Sequence of the second protein:
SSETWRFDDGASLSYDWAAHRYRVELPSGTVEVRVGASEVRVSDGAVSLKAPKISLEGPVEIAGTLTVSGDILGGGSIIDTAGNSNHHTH

Sequence of the first protein:
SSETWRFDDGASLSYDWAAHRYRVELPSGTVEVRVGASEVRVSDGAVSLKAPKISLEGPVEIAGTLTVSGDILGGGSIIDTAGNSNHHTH

Interface contacts:
Residue V68 in the second protein is in contact with residue L73 in the first protein (closest heavy-atom distance 2.9 Å).
Residue I72 in the second protein is in contact with residue I78 in the first protein (closest heavy-atom distance 3.3 Å).
Residue P52 in the second protein is in contact with residue P59 in the first protein (closest heavy-atom distance 3.2 Å).
Residue L26 in the second protein contacts residue G36 in the first protein (closest heavy-atom distance 3.0 Å).
Residue S48 in the second protein is in contact with residue S55 in the first protein (closest heavy-atom distance 3.3 Å).
Residue S43 in the second protein is in contact with residue S38 in the first protein (closest heavy-atom distance 2.7 Å).
Residue G29 in the second protein is in contact with residue V35 in the first protein (closest heavy-atom distance 3.2 Å).
Residue H90 in the second protein is in contact with residue H90 in the first protein (closest heavy-atom distance 3.2 Å).
Residue L66 in the second protein contacts residue D71 in the first protein (closest heavy-atom distance 2.9 Å).
Residue V68 in the second protein contacts residue G75 in the first protein (closest heavy-atom distance 2.8 Å).
Residue N84 in the second protein contacts residue S85 in the first protein (closest heavy-atom distance 3.0 Å).
Residue D71 in the second protein interacts with residue S77 in the first protein (closest heavy-atom distance 2.8 Å).
Residue T67 in the second protein interacts with residue L73 in the first protein (closest heavy-atom distance 3.3 Å).
Residue A51 in the second protein interacts with residue E57 in the first protein (closest heavy-atom distance 3.3 Å).
Residue G76 in the second protein interacts with residue A82 in the first protein (closest heavy-atom distance 2.9 Å).
Residue I54 in the second protein interacts with residue P59 in the first protein (closest heavy-atom distance 2.9 Å).
Residue D80 in the second protein contacts residue S85 in the first protein (closest heavy-atom distance 2.7 Å).
Residue V47 in the second protein contacts residue K53 in the first protein (closest heavy-atom distance 3.1 Å).
Residue V47 in the second protein is in contact with residue S55 in the first protein (closest heavy-atom distance 2.9 Å).
Residue D80 in the second protein is in contact with residue H87 in the first protein (closest heavy-atom distance 2.4 Å).
Residue L66 in the second protein contacts residue L73 in the first protein (closest heavy-atom distance 2.9 Å).
Residue L56 in the second protein contacts residue A63 in the first protein (closest heavy-atom distance 2.9 Å).
Residue H88 in the second protein contacts residue H90 in the first protein (closest heavy-atom distance 3.1 Å).
Residue I72 in the second protein interacts with residue I79 in the first protein (closest heavy-atom distance 2.9 Å).
Residue G58 in the second protein contacts residue A63 in the first protein (closest heavy-atom distance 3.0 Å).
Residue I72 in the second protein contacts residue S77 in the first protein (closest heavy-atom distance 2.9 Å).
Residue G74 in the second protein interacts with residue T81 in the first protein (closest heavy-atom distance 2.8 Å).
Residue Y22 in the second protein interacts with residue T30 in the first protein (closest heavy-atom distance 2.8 Å).
Residue V60 in the second protein interacts with residue T67 in the first protein (closest heavy-atom distance 2.8 Å).
Residue L26 in the second protein contacts residue R34 in the first protein (closest heavy-atom distance 2.8 Å).
Residue N86 in the second protein is in contact with residue T89 in the first protein (closest heavy-atom distance 3.3 Å).
Residue R23 in the second protein contacts residue E32 in the first protein (closest heavy-atom distance 3.2 Å).
Residue P27 in the second protein interacts with residue G36 in the first protein (closest heavy-atom distance 3.3 Å).
Residue V24 in the second protein is in contact with residue E32 in the first protein (closest heavy-atom distance 2.9 Å).
Residue V24 in the second protein is in contact with residue R34 in the first protein (closest heavy-atom distance 2.8 Å).
Residue T65 in the second protein contacts residue D71 in the first protein (closest heavy-atom distance 3.1 Å).
Residue L49 in the second protein is in contact with residue E57 in the first protein (closest heavy-atom distance 2.8 Å).
Residue I62 in the second protein contacts residue T67 in the first protein (closest heavy-atom distance 2.8 Å).
Residue L56 in the second protein is in contact with residue E61 in the first protein (closest heavy-atom distance 2.9 Å).
Residue I78 in the second protein is in contact with residue N84 in the first protein (closest heavy-atom distance 3.3 Å).
Residue V60 in the second protein contacts residue T65 in the first protein (closest heavy-atom distance 3.0 Å).
Residue I78 in the second protein contacts residue G83 in the first protein (closest heavy-atom distance 2.9 Å).
Residue H20 in the second protein is in contact with residue G29 in the first protein (closest heavy-atom distance 3.3 Å).
Residue G64 in the second protein is in contact with residue S69 in the first protein (closest heavy-atom distance 3.0 Å).
Residue N84 in the second protein contacts residue H87 in the first protein (closest heavy-atom distance 3.0 Å).
Residue S77 in the second protein interacts with residue G83 in the first protein (closest heavy-atom distance 3.3 Å).
Residue I54 in the second protein contacts residue V60 in the first protein (closest heavy-atom distance 3.3 Å).
Residue Y22 in the second protein contacts residue E32 in the first protein (closest heavy-atom distance 2.9 Å).
Residue I54 in the second protein contacts residue E61 in the first protein (closest heavy-atom distance 2.9 Å).
Residue H20 in the second protein interacts with residue T30 in the first protein (closest heavy-atom distance 3.0 Å).
Residue G76 in the second protein contacts residue T81 in the first protein (closest heavy-atom distance 2.9 Å).
Residue G64 in the second protein interacts with residue G70 in the first protein (closest heavy-atom distance 3.0 Å).
Residue A46 in the second protein interacts with residue K53 in the first protein (closest heavy-atom distance 3.1 Å).
Residue L49 in the second protein interacts with residue S55 in the first protein (closest heavy-atom distance 2.9 Å).
Residue G74 in the second protein contacts residue I79 in the first protein (closest heavy-atom distance 2.9 Å).
Residue K50 in the second protein is in contact with residue E57 in the first protein (closest heavy-atom distance 3.4 Å).
Residue H88 in the second protein interacts with residue H88 in the first protein (closest heavy-atom distance 3.0 Å).
Residue N84 in the second protein is in contact with residue H88 in the first protein (closest heavy-atom distance 2.6 Å).
Residue I62 in the second protein is in contact with residue S69 in the first protein (closest heavy-atom distance 2.9 Å).
Residue R21 in the second protein contacts residue T30 in the first protein (closest heavy-atom distance 3.3 Å).

These two protein chains interact to form a complex.